Sequence of protein 1:
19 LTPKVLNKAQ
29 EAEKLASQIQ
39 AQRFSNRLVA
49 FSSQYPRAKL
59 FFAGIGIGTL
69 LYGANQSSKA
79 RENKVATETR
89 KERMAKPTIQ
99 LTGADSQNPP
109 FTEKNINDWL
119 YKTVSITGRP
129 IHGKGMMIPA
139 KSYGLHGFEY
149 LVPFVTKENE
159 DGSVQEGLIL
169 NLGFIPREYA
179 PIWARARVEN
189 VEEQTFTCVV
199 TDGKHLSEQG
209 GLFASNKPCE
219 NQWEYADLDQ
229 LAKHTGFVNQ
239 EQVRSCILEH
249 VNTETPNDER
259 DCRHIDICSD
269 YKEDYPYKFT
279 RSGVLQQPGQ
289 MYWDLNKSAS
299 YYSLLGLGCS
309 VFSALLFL

Residue-level contacts at the interface:
Residue V186 in protein 1 interacts with residue V82 in protein 2 (closest heavy-atom distance 4.0 Å).

The following describes two proteins that form a bound complex.

Sequence of protein 2:
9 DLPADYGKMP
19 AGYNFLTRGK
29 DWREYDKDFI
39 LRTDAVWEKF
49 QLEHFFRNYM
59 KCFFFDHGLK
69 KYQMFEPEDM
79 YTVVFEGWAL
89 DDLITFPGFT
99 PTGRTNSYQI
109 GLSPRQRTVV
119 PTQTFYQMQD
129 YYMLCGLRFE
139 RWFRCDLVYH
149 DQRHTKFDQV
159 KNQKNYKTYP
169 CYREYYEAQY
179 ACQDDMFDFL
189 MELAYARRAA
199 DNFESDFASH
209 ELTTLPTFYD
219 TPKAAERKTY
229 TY